The following describes two proteins that form a bound complex.

Sequence of protein 2:
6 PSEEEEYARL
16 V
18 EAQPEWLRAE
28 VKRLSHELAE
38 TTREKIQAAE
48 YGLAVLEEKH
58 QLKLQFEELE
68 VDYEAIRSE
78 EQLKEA

Sequence of protein 1:
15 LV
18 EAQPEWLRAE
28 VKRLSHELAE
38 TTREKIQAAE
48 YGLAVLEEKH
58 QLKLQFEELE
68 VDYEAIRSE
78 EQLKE

Contacts between the two chains:
Residue V28 in protein 2 is in contact with residue L31 in protein 1 (closest heavy-atom distance 3.7 Å).
Residue R74 in protein 2 interacts with residue I73 in protein 1 (closest heavy-atom distance 3.9 Å).
Residue L35 in protein 2 contacts residue E34 in protein 1 (closest heavy-atom distance 3.5 Å).
Residue Q62 in protein 2 contacts residue F63 in protein 1 (closest heavy-atom distance 3.5 Å).
Residue L66 in protein 2 is in contact with residue Y70 in protein 1 (closest heavy-atom distance 3.9 Å).
Residue Y12 in protein 2 interacts with residue V28 in protein 1 (closest heavy-atom distance 3.9 Å).
Residue I73 in protein 2 interacts with residue I73 in protein 1 (closest heavy-atom distance 3.6 Å).
Residue L35 in protein 2 is in contact with residue L35 in protein 1 (closest heavy-atom distance 3.8 Å).
Residue L24 in protein 2 contacts residue P21 in protein 1 (closest heavy-atom distance 3.9 Å).
Residue Y70 in protein 2 is in contact with residue Y70 in protein 1 (closest heavy-atom distance 3.7 Å).
Residue L59 in protein 2 interacts with residue K60 in protein 1 (closest heavy-atom distance 3.6 Å).
Residue V16 in protein 2 interacts with residue V28 in protein 1 (closest heavy-atom distance 4.0 Å).
Residue V28 in protein 2 contacts residue E27 in protein 1 (closest heavy-atom distance 3.8 Å).
Residue V16 in protein 2 interacts with residue R25 in protein 1 (closest heavy-atom distance 3.3 Å).
Residue L35 in protein 2 is in contact with residue L31 in protein 1 (closest heavy-atom distance 3.9 Å).
Residue T38 in protein 2 is in contact with residue T38 in protein 1 (closest heavy-atom distance 3.5 Å).
Residue Y70 in protein 2 is in contact with residue D69 in protein 1 (closest heavy-atom distance 3.5 Å).
Residue T38 in protein 2 interacts with residue T39 in protein 1 (closest heavy-atom distance 3.7 Å).
Residue E67 in protein 2 contacts residue L66 in protein 1 (closest heavy-atom distance 3.6 Å).
Residue K42 in protein 2 is in contact with residue K42 in protein 1 (closest heavy-atom distance 3.9 Å).
Residue E55 in protein 2 contacts residue K56 in protein 1 (closest heavy-atom distance 2.5 Å).
Residue Y70 in protein 2 interacts with residue I73 in protein 1 (closest heavy-atom distance 3.5 Å).
Residue S32 in protein 2 contacts residue L31 in protein 1 (closest heavy-atom distance 3.7 Å).
Residue L35 in protein 2 contacts residue T38 in protein 1 (closest heavy-atom distance 3.6 Å).
Residue L24 in protein 2 contacts residue L24 in protein 1 (closest heavy-atom distance 3.8 Å).
Residue E34 in protein 2 contacts residue L35 in protein 1 (closest heavy-atom distance 3.8 Å).
Residue L66 in protein 2 is in contact with residue F63 in protein 1 (closest heavy-atom distance 3.9 Å).
Residue K42 in protein 2 interacts with residue E41 in protein 1 (closest heavy-atom distance 3.2 Å).
Residue Y70 in protein 2 contacts residue L66 in protein 1 (closest heavy-atom distance 3.9 Å).
Residue L31 in protein 2 is in contact with residue V28 in protein 1 (closest heavy-atom distance 3.8 Å).
Residue K60 in protein 2 is in contact with residue L59 in protein 1 (closest heavy-atom distance 3.9 Å).
Residue V52 in protein 2 contacts residue L53 in protein 1 (closest heavy-atom distance 3.6 Å).
Residue L66 in protein 2 interacts with residue E67 in protein 1 (closest heavy-atom distance 3.6 Å).
Residue L24 in protein 2 is in contact with residue R25 in protein 1 (closest heavy-atom distance 3.7 Å).
Residue L31 in protein 2 is in contact with residue L31 in protein 1 (closest heavy-atom distance 3.9 Å).
Residue V28 in protein 2 is in contact with residue L24 in protein 1 (closest heavy-atom distance 3.9 Å).
Residue I73 in protein 2 contacts residue Y70 in protein 1 (closest heavy-atom distance 3.4 Å).
Residue L59 in protein 2 is in contact with residue K56 in protein 1 (closest heavy-atom distance 3.8 Å).
Residue K56 in protein 2 is in contact with residue K56 in protein 1 (closest heavy-atom distance 3.8 Å).
Residue V28 in protein 2 contacts residue V28 in protein 1 (closest heavy-atom distance 3.6 Å).
Residue T39 in protein 2 is in contact with residue T38 in protein 1 (closest heavy-atom distance 3.7 Å).
Residue L59 in protein 2 contacts residue L59 in protein 1 (closest heavy-atom distance 3.5 Å).
Residue L53 in protein 2 contacts residue V52 in protein 1 (closest heavy-atom distance 3.7 Å).
Residue D69 in protein 2 is in contact with residue Y70 in protein 1 (closest heavy-atom distance 3.5 Å).
Residue L66 in protein 2 contacts residue L66 in protein 1 (closest heavy-atom distance 3.5 Å).
Residue F63 in protein 2 is in contact with residue F63 in protein 1 (closest heavy-atom distance 3.5 Å).
Residue T38 in protein 2 is in contact with residue L35 in protein 1 (closest heavy-atom distance 3.6 Å).
Residue L80 in protein 2 is in contact with residue L80 in protein 1 (closest heavy-atom distance 3.6 Å).
Residue V52 in protein 2 contacts residue V52 in protein 1 (closest heavy-atom distance 3.5 Å).
Residue P21 in protein 2 contacts residue L24 in protein 1 (closest heavy-atom distance 3.7 Å).
Residue L24 in protein 2 is in contact with residue V28 in protein 1 (closest heavy-atom distance 3.9 Å).
Residue A45 in protein 2 is in contact with residue A45 in protein 1 (closest heavy-atom distance 3.7 Å).
Residue F63 in protein 2 interacts with residue L66 in protein 1 (closest heavy-atom distance 3.9 Å).
Residue K81 in protein 2 is in contact with residue E76 in protein 1 (closest heavy-atom distance 4.0 Å).
Residue P21 in protein 2 is in contact with residue P21 in protein 1 (closest heavy-atom distance 3.6 Å).
Residue K56 in protein 2 is in contact with residue E55 in protein 1 (closest heavy-atom distance 2.8 Å).
Residue F63 in protein 2 interacts with residue Q62 in protein 1 (closest heavy-atom distance 3.7 Å).
Residue E41 in protein 2 is in contact with residue K42 in protein 1 (closest heavy-atom distance 3.8 Å).
Residue Y48 in protein 2 is in contact with residue L53 in protein 1 (closest heavy-atom distance 3.7 Å).
Residue L31 in protein 2 is in contact with residue S32 in protein 1 (closest heavy-atom distance 3.8 Å).